Sequence of protein 2:
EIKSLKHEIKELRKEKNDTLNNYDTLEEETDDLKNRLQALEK

Sequence of protein 1:
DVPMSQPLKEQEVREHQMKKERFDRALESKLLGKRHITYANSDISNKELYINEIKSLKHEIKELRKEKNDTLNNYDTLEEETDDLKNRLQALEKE

Interface contacts:
Residue R199 in protein 1 is in contact with residue E204 in protein 2 (closest heavy-atom distance 2.8 Å).
Residue T193 in protein 1 is in contact with residue L189 in protein 2 (closest heavy-atom distance 3.4 Å).
Residue R176 in protein 1 interacts with residue E171 in protein 2 (closest heavy-atom distance 2.8 Å).
Residue K197 in protein 1 interacts with residue E192 in protein 2 (closest heavy-atom distance 2.8 Å).
Residue L168 in protein 1 interacts with residue K169 in protein 2 (closest heavy-atom distance 4.0 Å).
Residue E192 in protein 1 interacts with residue T193 in protein 2 (closest heavy-atom distance 4.3 Å).
Residue L175 in protein 1 interacts with residue I172 in protein 2 (closest heavy-atom distance 4.1 Å).
Residue L189 in protein 1 contacts residue T193 in protein 2 (closest heavy-atom distance 3.4 Å).
Residue Y186 in protein 1 interacts with residue T182 in protein 2 (closest heavy-atom distance 4.6 Å).
Residue L200 in protein 1 interacts with residue L203 in protein 2 (closest heavy-atom distance 4.1 Å).
Residue L175 in protein 1 contacts residue K179 in protein 2 (closest heavy-atom distance 4.0 Å).
Residue L200 in protein 1 contacts residue R199 in protein 2 (closest heavy-atom distance 3.8 Å).
Residue L175 in protein 1 is in contact with residue L175 in protein 2 (closest heavy-atom distance 3.8 Å).
Residue I172 in protein 1 is in contact with residue I172 in protein 2 (closest heavy-atom distance 3.6 Å).
Residue I172 in protein 1 interacts with residue E171 in protein 2 (closest heavy-atom distance 3.9 Å).
Residue L196 in protein 1 interacts with residue T193 in protein 2 (closest heavy-atom distance 3.8 Å).
Residue E204 in protein 1 contacts residue R199 in protein 2 (closest heavy-atom distance 2.7 Å).
Residue T182 in protein 1 interacts with residue T182 in protein 2 (closest heavy-atom distance 3.8 Å).
Residue R199 in protein 1 is in contact with residue L200 in protein 2 (closest heavy-atom distance 3.6 Å).
Residue L189 in protein 1 contacts residue E190 in protein 2 (closest heavy-atom distance 3.7 Å).
Residue L189 in protein 1 contacts residue Y186 in protein 2 (closest heavy-atom distance 3.6 Å).
Residue L200 in protein 1 interacts with residue L196 in protein 2 (closest heavy-atom distance 3.4 Å).
Residue E204 in protein 1 is in contact with residue L203 in protein 2 (closest heavy-atom distance 3.7 Å).
Residue L200 in protein 1 interacts with residue L200 in protein 2 (closest heavy-atom distance 3.7 Å).
Residue Y186 in protein 1 interacts with residue N185 in protein 2 (closest heavy-atom distance 3.9 Å).
Residue Y186 in protein 1 contacts residue Y186 in protein 2 (closest heavy-atom distance 3.8 Å).
Residue K166 in protein 1 interacts with residue I165 in protein 2 (closest heavy-atom distance 3.9 Å).
Residue I172 in protein 1 is in contact with residue L175 in protein 2 (closest heavy-atom distance 3.9 Å).
Residue I165 in protein 1 interacts with residue I165 in protein 2 (closest heavy-atom distance 3.6 Å).
Residue L168 in protein 1 is in contact with residue I165 in protein 2 (closest heavy-atom distance 4.1 Å).
Residue E192 in protein 1 interacts with residue K197 in protein 2 (closest heavy-atom distance 2.8 Å).
Residue L196 in protein 1 is in contact with residue K197 in protein 2 (closest heavy-atom distance 3.8 Å).
Residue E171 in protein 1 is in contact with residue I172 in protein 2 (closest heavy-atom distance 3.4 Å).
Residue Y186 in protein 1 is in contact with residue L189 in protein 2 (closest heavy-atom distance 3.6 Å).
Residue L189 in protein 1 contacts residue L189 in protein 2 (closest heavy-atom distance 3.8 Å).
Residue K179 in protein 1 contacts residue L175 in protein 2 (closest heavy-atom distance 4.3 Å).
Residue L203 in protein 1 interacts with residue L203 in protein 2 (closest heavy-atom distance 3.9 Å).
Residue L196 in protein 1 contacts residue L200 in protein 2 (closest heavy-atom distance 3.6 Å).
Residue L183 in protein 1 interacts with residue T182 in protein 2 (closest heavy-atom distance 3.8 Å).
Residue N185 in protein 1 is in contact with residue Y186 in protein 2 (closest heavy-atom distance 3.7 Å).
Residue E171 in protein 1 contacts residue R176 in protein 2 (closest heavy-atom distance 2.7 Å).
Residue T193 in protein 1 contacts residue E192 in protein 2 (closest heavy-atom distance 4.1 Å).
Residue T182 in protein 1 is in contact with residue L183 in protein 2 (closest heavy-atom distance 3.8 Å).
Residue L168 in protein 1 interacts with residue I172 in protein 2 (closest heavy-atom distance 3.7 Å).
Residue T193 in protein 1 contacts residue L196 in protein 2 (closest heavy-atom distance 3.7 Å).
Residue K169 in protein 1 contacts residue L168 in protein 2 (closest heavy-atom distance 4.7 Å).
Residue T193 in protein 1 is in contact with residue T193 in protein 2 (closest heavy-atom distance 3.5 Å).
Residue L203 in protein 1 is in contact with residue E204 in protein 2 (closest heavy-atom distance 3.7 Å).
Residue K197 in protein 1 interacts with residue L196 in protein 2 (closest heavy-atom distance 3.8 Å).
Residue K166 in protein 1 interacts with residue L168 in protein 2 (closest heavy-atom distance 3.8 Å).
Residue L203 in protein 1 contacts residue L200 in protein 2 (closest heavy-atom distance 4.2 Å).
Residue E190 in protein 1 interacts with residue L189 in protein 2 (closest heavy-atom distance 3.5 Å).
Residue E178 in protein 1 interacts with residue K179 in protein 2 (closest heavy-atom distance 2.7 Å).
Residue R176 in protein 1 is in contact with residue L175 in protein 2 (closest heavy-atom distance 3.8 Å).
Residue L175 in protein 1 contacts residue R176 in protein 2 (closest heavy-atom distance 4.0 Å).
Residue L168 in protein 1 is in contact with residue L168 in protein 2 (closest heavy-atom distance 3.9 Å).
Residue I165 in protein 1 interacts with residue L168 in protein 2 (closest heavy-atom distance 4.7 Å).
Residue I172 in protein 1 interacts with residue L168 in protein 2 (closest heavy-atom distance 3.6 Å).
Residue K179 in protein 1 contacts residue E178 in protein 2 (closest heavy-atom distance 2.7 Å).
Residue L196 in protein 1 contacts residue L196 in protein 2 (closest heavy-atom distance 4.0 Å).

These two protein chains interact to form a complex.